Sequence of the first protein:
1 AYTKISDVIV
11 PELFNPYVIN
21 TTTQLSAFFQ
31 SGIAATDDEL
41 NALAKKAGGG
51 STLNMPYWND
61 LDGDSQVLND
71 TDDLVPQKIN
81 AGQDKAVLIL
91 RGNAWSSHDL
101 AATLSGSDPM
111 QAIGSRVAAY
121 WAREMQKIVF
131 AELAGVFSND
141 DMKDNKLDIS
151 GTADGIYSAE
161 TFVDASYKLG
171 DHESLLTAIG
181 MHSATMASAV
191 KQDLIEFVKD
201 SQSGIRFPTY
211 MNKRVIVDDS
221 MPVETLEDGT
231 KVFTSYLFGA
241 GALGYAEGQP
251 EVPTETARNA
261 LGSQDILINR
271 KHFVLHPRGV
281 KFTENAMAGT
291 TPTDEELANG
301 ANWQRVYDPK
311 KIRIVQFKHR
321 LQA

Sequence of the second protein:
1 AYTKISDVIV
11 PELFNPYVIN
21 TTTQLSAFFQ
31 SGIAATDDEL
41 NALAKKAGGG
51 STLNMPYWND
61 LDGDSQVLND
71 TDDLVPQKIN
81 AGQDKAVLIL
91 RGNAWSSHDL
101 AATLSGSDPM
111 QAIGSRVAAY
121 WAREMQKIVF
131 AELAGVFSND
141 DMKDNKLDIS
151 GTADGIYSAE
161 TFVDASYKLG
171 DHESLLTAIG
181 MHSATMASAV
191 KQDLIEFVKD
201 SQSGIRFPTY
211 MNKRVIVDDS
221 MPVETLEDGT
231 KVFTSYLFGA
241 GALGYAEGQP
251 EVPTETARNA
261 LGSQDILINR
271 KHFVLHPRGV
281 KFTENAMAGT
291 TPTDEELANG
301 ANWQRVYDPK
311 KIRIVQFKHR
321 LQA

This data describes a binding interaction between two proteins.

Interface contacts:
Residue D73 in the second protein is in contact with residue G262 in the first protein (closest heavy-atom distance 3.6 Å).
Residue D73 in the second protein interacts with residue A260 in the first protein (closest heavy-atom distance 4.7 Å).
Residue D73 in the second protein interacts with residue L261 in the first protein (closest heavy-atom distance 2.5 Å).
Residue D70 in the second protein contacts residue L100 in the first protein (closest heavy-atom distance 4.6 Å).